Sequence of chain A:
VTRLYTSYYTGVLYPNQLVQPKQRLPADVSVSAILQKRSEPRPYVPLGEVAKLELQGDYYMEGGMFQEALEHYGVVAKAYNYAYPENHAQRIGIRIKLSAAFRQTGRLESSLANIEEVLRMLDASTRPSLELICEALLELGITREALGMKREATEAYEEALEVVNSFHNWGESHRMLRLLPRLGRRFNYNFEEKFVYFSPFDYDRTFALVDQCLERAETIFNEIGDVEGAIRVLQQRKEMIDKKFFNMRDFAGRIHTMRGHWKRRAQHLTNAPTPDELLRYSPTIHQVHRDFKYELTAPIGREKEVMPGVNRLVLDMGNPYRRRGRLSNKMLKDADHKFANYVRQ

These two protein chains interact to form a complex.

Residue-level contacts at the interface:
Residue Q143 in chain A contacts residue W198 in chain B (closest heavy-atom distance 4.0 Å).
Residue V121 in chain A is in contact with residue S185 in chain B (closest heavy-atom distance 3.7 Å).
Residue N157 in chain A contacts residue F201 in chain B (closest heavy-atom distance 3.9 Å).
Residue P122 in chain A is in contact with residue R182 in chain B (closest heavy-atom distance 4.1 Å).
Residue R183 in chain A contacts residue W198 in chain B (closest heavy-atom distance 3.6 Å).
Residue K128 in chain A interacts with residue R178 in chain B (closest heavy-atom distance 3.6 Å).
Residue Y136 in chain A is in contact with residue A168 in chain B (closest heavy-atom distance 3.2 Å).
Residue S186 in chain A contacts residue F201 in chain B (closest heavy-atom distance 3.7 Å).
Residue V151 in chain A contacts residue L194 in chain B (closest heavy-atom distance 3.3 Å).
Residue Q143 in chain A interacts with residue S164 in chain B (closest heavy-atom distance 3.3 Å).
Residue E144 in chain A contacts residue H165 in chain B (closest heavy-atom distance 3.6 Å).
Residue F178 in chain A is in contact with residue W198 in chain B (closest heavy-atom distance 3.8 Å).
Residue L129 in chain A interacts with residue L172 in chain B (closest heavy-atom distance 3.7 Å).
Residue K154 in chain A interacts with residue F201 in chain B (closest heavy-atom distance 4.0 Å).
Residue G150 in chain A interacts with residue A197 in chain B (closest heavy-atom distance 4.0 Å).
Residue E144 in chain A interacts with residue L163 in chain B (closest heavy-atom distance 4.1 Å).
Residue R171 in chain A interacts with residue F201 in chain B (closest heavy-atom distance 3.3 Å).
Residue V151 in chain A contacts residue I195 in chain B (closest heavy-atom distance 4.3 Å).
Residue N190 in chain A contacts residue F201 in chain B (closest heavy-atom distance 3.3 Å).
Residue L129 in chain A contacts residue V176 in chain B (closest heavy-atom distance 4.2 Å).
Residue S186 in chain A is in contact with residue D202 in chain B (closest heavy-atom distance 2.8 Å).
Residue E147 in chain A is in contact with residue W198 in chain B (closest heavy-atom distance 3.7 Å).
Residue A153 in chain A contacts residue F201 in chain B (closest heavy-atom distance 3.7 Å).
Residue E125 in chain A contacts residue R178 in chain B (closest heavy-atom distance 3.8 Å).
Residue G150 in chain A interacts with residue W198 in chain B (closest heavy-atom distance 3.6 Å).
Residue E144 in chain A contacts residue A168 in chain B (closest heavy-atom distance 3.7 Å).
Residue E147 in chain A is in contact with residue L172 in chain B (closest heavy-atom distance 3.7 Å).
Residue Y120 in chain A is in contact with residue G183 in chain B (closest heavy-atom distance 4.3 Å).
Residue E125 in chain A interacts with residue R182 in chain B (closest heavy-atom distance 2.8 Å).
Residue Y158 in chain A is in contact with residue L187 in chain B (closest heavy-atom distance 4.0 Å).
Residue A155 in chain A is in contact with residue L187 in chain B (closest heavy-atom distance 4.1 Å).
Residue Q143 in chain A interacts with residue S162 in chain B (closest heavy-atom distance 4.0 Å).
Residue V121 in chain A interacts with residue L187 in chain B (closest heavy-atom distance 4.3 Å).
Residue E147 in chain A interacts with residue S164 in chain B (closest heavy-atom distance 2.6 Å).
Residue F178 in chain A contacts residue F201 in chain B (closest heavy-atom distance 4.0 Å).
Residue Y120 in chain A contacts residue P184 in chain B (closest heavy-atom distance 3.5 Å).
Residue Q143 in chain A contacts residue L163 in chain B (closest heavy-atom distance 4.2 Å).
Residue E125 in chain A contacts residue V179 in chain B (closest heavy-atom distance 3.5 Å).
Residue E144 in chain A contacts residue S164 in chain B (closest heavy-atom distance 3.6 Å).
Residue V151 in chain A is in contact with residue A197 in chain B (closest heavy-atom distance 4.4 Å).
Residue H148 in chain A is in contact with residue A168 in chain B (closest heavy-atom distance 4.4 Å).
Residue L146 in chain A contacts residue W198 in chain B (closest heavy-atom distance 3.5 Å).
Residue V151 in chain A contacts residue V176 in chain B (closest heavy-atom distance 4.0 Å).
Residue G150 in chain A is in contact with residue F201 in chain B (closest heavy-atom distance 4.1 Å).
Residue V126 in chain A is in contact with residue V179 in chain B (closest heavy-atom distance 3.9 Å).
Residue A189 in chain A is in contact with residue V203 in chain B (closest heavy-atom distance 3.8 Å).
Residue L174 in chain A interacts with residue F201 in chain B (closest heavy-atom distance 3.5 Å).
Residue P122 in chain A is in contact with residue S185 in chain B (closest heavy-atom distance 3.6 Å).
Residue L129 in chain A is in contact with residue V179 in chain B (closest heavy-atom distance 4.4 Å).
Residue K154 in chain A contacts residue A197 in chain B (closest heavy-atom distance 4.0 Å).
Residue H148 in chain A contacts residue L172 in chain B (closest heavy-atom distance 3.5 Å).
Residue S186 in chain A contacts residue V203 in chain B (closest heavy-atom distance 3.6 Å).
Residue R183 in chain A is in contact with residue D202 in chain B (closest heavy-atom distance 4.2 Å).
Residue E147 in chain A contacts residue R169 in chain B (closest heavy-atom distance 4.4 Å).
Residue Y120 in chain A interacts with residue R182 in chain B (closest heavy-atom distance 3.6 Å).
Residue K154 in chain A is in contact with residue E200 in chain B (closest heavy-atom distance 2.9 Å).
Residue F178 in chain A interacts with residue D202 in chain B (closest heavy-atom distance 4.1 Å).
Residue Y158 in chain A contacts residue G186 in chain B (closest heavy-atom distance 3.5 Å).
Residue P122 in chain A interacts with residue V179 in chain B (closest heavy-atom distance 3.4 Å).
Residue Y120 in chain A contacts residue S185 in chain B (closest heavy-atom distance 2.8 Å).

Sequence of chain B:
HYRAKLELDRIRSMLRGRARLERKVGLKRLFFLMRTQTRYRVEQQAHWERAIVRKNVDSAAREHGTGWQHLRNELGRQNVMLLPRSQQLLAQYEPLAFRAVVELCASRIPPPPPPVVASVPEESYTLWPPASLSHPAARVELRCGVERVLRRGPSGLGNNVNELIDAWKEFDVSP